Contacts between the two chains:
Residue T142 in protein 2 interacts with residue V9 in protein 1 (closest heavy-atom distance 4.9 Å).
Residue T143 in protein 2 is in contact with residue V9 in protein 1 (closest heavy-atom distance 2.5 Å).
Residue H70 in protein 2 is in contact with residue F3 in protein 1 (closest heavy-atom distance 3.2 Å).
Residue F33 in protein 2 contacts residue L1 in protein 1 (closest heavy-atom distance 4.8 Å).
Residue D77 in protein 2 interacts with residue V9 in protein 1 (closest heavy-atom distance 2.7 Å).
Residue V67 in protein 2 contacts residue L2 in protein 1 (closest heavy-atom distance 3.5 Å).
Residue W147 in protein 2 contacts residue Y8 in protein 1 (closest heavy-atom distance 3.0 Å).
Residue L81 in protein 2 is in contact with residue V9 in protein 1 (closest heavy-atom distance 3.6 Å).
Residue T73 in protein 2 is in contact with residue Y8 in protein 1 (closest heavy-atom distance 3.7 Å).
Residue R97 in protein 2 contacts residue P6 in protein 1 (closest heavy-atom distance 4.6 Å).
Residue Q155 in protein 2 is in contact with residue F3 in protein 1 (closest heavy-atom distance 3.2 Å).
Residue T163 in protein 2 contacts residue L1 in protein 1 (closest heavy-atom distance 3.8 Å).
Residue M5 in protein 2 contacts residue L1 in protein 1 (closest heavy-atom distance 4.0 Å).
Residue Y171 in protein 2 interacts with residue L1 in protein 1 (closest heavy-atom distance 2.5 Å).
Residue R97 in protein 2 contacts residue V7 in protein 1 (closest heavy-atom distance 4.7 Å).
Residue E63 in protein 2 is in contact with residue L2 in protein 1 (closest heavy-atom distance 3.4 Å).
Residue H70 in protein 2 interacts with residue L2 in protein 1 (closest heavy-atom distance 4.1 Å).
Residue T73 in protein 2 interacts with residue P6 in protein 1 (closest heavy-atom distance 3.7 Å).
Residue D77 in protein 2 is in contact with residue V7 in protein 1 (closest heavy-atom distance 5.0 Å).
Residue Y7 in protein 2 contacts residue L2 in protein 1 (closest heavy-atom distance 3.6 Å).
Residue Y159 in protein 2 contacts residue L2 in protein 1 (closest heavy-atom distance 3.6 Å).
Residue K66 in protein 2 interacts with residue F3 in protein 1 (closest heavy-atom distance 3.8 Å).
Residue V152 in protein 2 interacts with residue V7 in protein 1 (closest heavy-atom distance 3.7 Å).
Residue K146 in protein 2 is in contact with residue V9 in protein 1 (closest heavy-atom distance 4.2 Å).
Residue W147 in protein 2 interacts with residue V9 in protein 1 (closest heavy-atom distance 3.7 Å).
Residue Y84 in protein 2 contacts residue V9 in protein 1 (closest heavy-atom distance 2.9 Å).
Residue L156 in protein 2 contacts residue F3 in protein 1 (closest heavy-atom distance 3.6 Å).
Residue Y159 in protein 2 is in contact with residue L1 in protein 1 (closest heavy-atom distance 2.4 Å).
Residue E63 in protein 2 is in contact with residue L1 in protein 1 (closest heavy-atom distance 3.2 Å).
Residue Y159 in protein 2 contacts residue G4 in protein 1 (closest heavy-atom distance 5.0 Å).
Residue D77 in protein 2 is in contact with residue Y8 in protein 1 (closest heavy-atom distance 3.5 Å).
Residue T73 in protein 2 is in contact with residue V7 in protein 1 (closest heavy-atom distance 4.2 Å).
Residue A69 in protein 2 interacts with residue P6 in protein 1 (closest heavy-atom distance 4.1 Å).
Residue K66 in protein 2 interacts with residue G4 in protein 1 (closest heavy-atom distance 4.1 Å).
Residue Y99 in protein 2 interacts with residue L2 in protein 1 (closest heavy-atom distance 3.5 Å).
Residue V152 in protein 2 contacts residue F3 in protein 1 (closest heavy-atom distance 4.8 Å).
Residue T80 in protein 2 contacts residue V9 in protein 1 (closest heavy-atom distance 3.7 Å).
Residue W167 in protein 2 contacts residue L1 in protein 1 (closest heavy-atom distance 3.5 Å).
Residue Y159 in protein 2 interacts with residue F3 in protein 1 (closest heavy-atom distance 3.6 Å).
Residue Y116 in protein 2 is in contact with residue V9 in protein 1 (closest heavy-atom distance 3.5 Å).
Residue V76 in protein 2 contacts residue Y8 in protein 1 (closest heavy-atom distance 3.7 Å).
Residue H70 in protein 2 is in contact with residue P6 in protein 1 (closest heavy-atom distance 4.1 Å).
Residue Q72 in protein 2 interacts with residue Y8 in protein 1 (closest heavy-atom distance 3.4 Å).
Residue W147 in protein 2 interacts with residue V7 in protein 1 (closest heavy-atom distance 3.7 Å).
Residue K66 in protein 2 is in contact with residue L1 in protein 1 (closest heavy-atom distance 3.5 Å).
Residue M45 in protein 2 contacts residue L2 in protein 1 (closest heavy-atom distance 3.8 Å).
Residue A150 in protein 2 interacts with residue V7 in protein 1 (closest heavy-atom distance 4.6 Å).
Residue K66 in protein 2 contacts residue L2 in protein 1 (closest heavy-atom distance 3.1 Å).
Residue Y99 in protein 2 interacts with residue F3 in protein 1 (closest heavy-atom distance 3.0 Å).
Residue Y123 in protein 2 interacts with residue V9 in protein 1 (closest heavy-atom distance 4.5 Å).
Residue Y59 in protein 2 interacts with residue L1 in protein 1 (closest heavy-atom distance 3.6 Å).
Residue Y7 in protein 2 interacts with residue L1 in protein 1 (closest heavy-atom distance 2.9 Å).
Residue F9 in protein 2 interacts with residue L2 in protein 1 (closest heavy-atom distance 3.5 Å).

Sequence of protein 1:
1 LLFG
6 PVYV

This data describes a binding interaction between two proteins.

Sequence of protein 2:
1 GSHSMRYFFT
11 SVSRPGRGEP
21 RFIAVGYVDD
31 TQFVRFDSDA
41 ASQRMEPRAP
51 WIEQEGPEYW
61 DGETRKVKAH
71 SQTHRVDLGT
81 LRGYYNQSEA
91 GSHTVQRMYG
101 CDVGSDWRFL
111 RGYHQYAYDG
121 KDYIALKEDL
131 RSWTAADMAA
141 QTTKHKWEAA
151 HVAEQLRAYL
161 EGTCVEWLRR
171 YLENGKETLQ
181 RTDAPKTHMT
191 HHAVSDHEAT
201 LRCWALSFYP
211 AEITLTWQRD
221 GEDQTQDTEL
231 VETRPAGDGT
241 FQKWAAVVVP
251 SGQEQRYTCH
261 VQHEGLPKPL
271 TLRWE